Sequence of chain A:
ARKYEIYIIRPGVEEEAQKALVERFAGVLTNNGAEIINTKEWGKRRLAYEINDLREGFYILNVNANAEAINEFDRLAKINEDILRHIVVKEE

These two protein chains interact to form a complex.

Sequence of chain B:
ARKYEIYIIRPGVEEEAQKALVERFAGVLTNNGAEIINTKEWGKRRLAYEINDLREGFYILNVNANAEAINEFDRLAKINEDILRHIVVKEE

Contacts between the two chains:
Residue D57 in chain A contacts residue R59 in chain B (closest heavy-atom distance 3.4 Å).
Residue V93 in chain A is in contact with residue E54 in chain B (closest heavy-atom distance 2.8 Å).
Residue Y53 in chain A contacts residue Y53 in chain B (closest heavy-atom distance 4.0 Å).
Residue R50 in chain A contacts residue K95 in chain B (closest heavy-atom distance 4.1 Å).
Residue K95 in chain A contacts residue R50 in chain B (closest heavy-atom distance 4.1 Å).
Residue H91 in chain A interacts with residue E54 in chain B (closest heavy-atom distance 4.1 Å).
Residue L51 in chain A interacts with residue K95 in chain B (closest heavy-atom distance 3.5 Å).
Residue K83 in chain A is in contact with residue N56 in chain B (closest heavy-atom distance 3.9 Å).
Residue R90 in chain A interacts with residue N56 in chain B (closest heavy-atom distance 3.2 Å).
Residue L89 in chain A contacts residue N56 in chain B (closest heavy-atom distance 4.2 Å).
Residue I55 in chain A contacts residue I92 in chain B (closest heavy-atom distance 4.3 Å).
Residue L58 in chain A is in contact with residue R59 in chain B (closest heavy-atom distance 3.4 Å).
Residue D79 in chain A contacts residue E54 in chain B (closest heavy-atom distance 3.5 Å).
Residue N56 in chain A interacts with residue R90 in chain B (closest heavy-atom distance 3.2 Å).
Residue E96 in chain A interacts with residue R50 in chain B (closest heavy-atom distance 3.7 Å).
Residue V94 in chain A interacts with residue A52 in chain B (closest heavy-atom distance 3.2 Å).
Residue E54 in chain A contacts residue D79 in chain B (closest heavy-atom distance 3.5 Å).
Residue I92 in chain A is in contact with residue E54 in chain B (closest heavy-atom distance 3.4 Å).
Residue N56 in chain A contacts residue K83 in chain B (closest heavy-atom distance 3.9 Å).
Residue E96 in chain A is in contact with residue L51 in chain B (closest heavy-atom distance 3.8 Å).
Residue E54 in chain A interacts with residue V93 in chain B (closest heavy-atom distance 2.8 Å).
Residue K95 in chain A interacts with residue A52 in chain B (closest heavy-atom distance 3.0 Å).
Residue I92 in chain A interacts with residue I55 in chain B (closest heavy-atom distance 4.3 Å).
Residue L51 in chain A contacts residue E96 in chain B (closest heavy-atom distance 3.8 Å).
Residue H91 in chain A interacts with residue N56 in chain B (closest heavy-atom distance 2.9 Å).
Residue D79 in chain A is in contact with residue N56 in chain B (closest heavy-atom distance 4.1 Å).
Residue R50 in chain A contacts residue E97 in chain B (closest heavy-atom distance 2.8 Å).
Residue A52 in chain A is in contact with residue K95 in chain B (closest heavy-atom distance 3.0 Å).
Residue A52 in chain A interacts with residue V94 in chain B (closest heavy-atom distance 3.2 Å).
Residue N56 in chain A contacts residue D79 in chain B (closest heavy-atom distance 4.1 Å).
Residue E97 in chain A contacts residue R50 in chain B (closest heavy-atom distance 2.8 Å).
Residue V93 in chain A contacts residue Y53 in chain B (closest heavy-atom distance 3.1 Å).
Residue Y53 in chain A is in contact with residue V94 in chain B (closest heavy-atom distance 4.3 Å).
Residue D57 in chain A interacts with residue R90 in chain B (closest heavy-atom distance 2.9 Å).
Residue N56 in chain A contacts residue H91 in chain B (closest heavy-atom distance 2.9 Å).
Residue E54 in chain A interacts with residue I92 in chain B (closest heavy-atom distance 3.4 Å).
Residue V94 in chain A is in contact with residue Y53 in chain B (closest heavy-atom distance 4.3 Å).
Residue E54 in chain A is in contact with residue H91 in chain B (closest heavy-atom distance 4.1 Å).
Residue E96 in chain A is in contact with residue R49 in chain B (closest heavy-atom distance 2.8 Å).
Residue N56 in chain A is in contact with residue L89 in chain B (closest heavy-atom distance 4.2 Å).
Residue L51 in chain A contacts residue V94 in chain B (closest heavy-atom distance 4.1 Å).
Residue R59 in chain A contacts residue L58 in chain B (closest heavy-atom distance 3.4 Å).
Residue H91 in chain A contacts residue I55 in chain B (closest heavy-atom distance 3.8 Å).
Residue A52 in chain A contacts residue V93 in chain B (closest heavy-atom distance 3.5 Å).
Residue V93 in chain A contacts residue A52 in chain B (closest heavy-atom distance 3.5 Å).
Residue R49 in chain A interacts with residue E96 in chain B (closest heavy-atom distance 2.8 Å).
Residue R90 in chain A interacts with residue D57 in chain B (closest heavy-atom distance 2.9 Å).
Residue D57 in chain A is in contact with residue L89 in chain B (closest heavy-atom distance 3.7 Å).
Residue I55 in chain A interacts with residue H91 in chain B (closest heavy-atom distance 3.8 Å).
Residue V94 in chain A interacts with residue L51 in chain B (closest heavy-atom distance 4.1 Å).
Residue R59 in chain A interacts with residue D57 in chain B (closest heavy-atom distance 3.4 Å).
Residue L89 in chain A contacts residue L58 in chain B (closest heavy-atom distance 3.6 Å).
Residue K95 in chain A interacts with residue L51 in chain B (closest heavy-atom distance 3.5 Å).
Residue I55 in chain A is in contact with residue R90 in chain B (closest heavy-atom distance 4.2 Å).
Residue L89 in chain A contacts residue D57 in chain B (closest heavy-atom distance 3.7 Å).
Residue Y53 in chain A is in contact with residue V93 in chain B (closest heavy-atom distance 3.1 Å).
Residue R90 in chain A is in contact with residue I55 in chain B (closest heavy-atom distance 4.2 Å).
Residue R59 in chain A interacts with residue R59 in chain B (closest heavy-atom distance 3.1 Å).
Residue L58 in chain A contacts residue L89 in chain B (closest heavy-atom distance 3.6 Å).
Residue R50 in chain A is in contact with residue E96 in chain B (closest heavy-atom distance 3.7 Å).